This data describes a binding interaction between two proteins.

Contacts between the two chains:
Residue G202 in the first protein contacts residue D803 in the second protein (closest heavy-atom distance 3.2 Å).
Residue E1182 in the first protein is in contact with residue F340 in the second protein (closest heavy-atom distance 3.1 Å).
Residue E1202 in the first protein interacts with residue K343 in the second protein (closest heavy-atom distance 3.0 Å).
Residue V152 in the first protein interacts with residue T916 in the second protein (closest heavy-atom distance 3.3 Å).
Residue Y1200 in the first protein is in contact with residue L344 in the second protein (closest heavy-atom distance 3.5 Å).
Residue N150 in the first protein interacts with residue P919 in the second protein (closest heavy-atom distance 3.4 Å).
Residue L196 in the first protein interacts with residue P804 in the second protein (closest heavy-atom distance 3.5 Å).
Residue H1197 in the first protein is in contact with residue K721 in the second protein (closest heavy-atom distance 3.9 Å).
Residue N203 in the first protein is in contact with residue T807 in the second protein (closest heavy-atom distance 3.4 Å).
Residue T151 in the first protein contacts residue T916 in the second protein (closest heavy-atom distance 3.7 Å).
Residue H1197 in the first protein is in contact with residue E720 in the second protein (closest heavy-atom distance 3.0 Å).
Residue S1201 in the first protein is in contact with residue P346 in the second protein (closest heavy-atom distance 3.4 Å).
Residue N150 in the first protein contacts residue G918 in the second protein (closest heavy-atom distance 3.7 Å).
Residue R213 in the first protein contacts residue E759 in the second protein (closest heavy-atom distance 3.9 Å).
Residue E1180 in the first protein interacts with residue K343 in the second protein (closest heavy-atom distance 3.6 Å).
Residue S154 in the first protein contacts residue R915 in the second protein (closest heavy-atom distance 3.7 Å).
Residue D210 in the first protein is in contact with residue K758 in the second protein (closest heavy-atom distance 3.9 Å).
Residue E1182 in the first protein is in contact with residue E339 in the second protein (closest heavy-atom distance 3.1 Å).
Residue E193 in the first protein interacts with residue R757 in the second protein (closest heavy-atom distance 2.8 Å).
Residue Y1200 in the first protein interacts with residue K287 in the second protein (closest heavy-atom distance 3.3 Å).
Residue T151 in the first protein contacts residue A917 in the second protein (closest heavy-atom distance 3.9 Å).
Residue E193 in the first protein contacts residue T756 in the second protein (closest heavy-atom distance 3.4 Å).
Residue V152 in the first protein is in contact with residue A917 in the second protein (closest heavy-atom distance 3.0 Å).
Residue P197 in the first protein is in contact with residue P804 in the second protein (closest heavy-atom distance 4.0 Å).
Residue S154 in the first protein contacts residue S914 in the second protein (closest heavy-atom distance 3.9 Å).
Residue E1202 in the first protein is in contact with residue L344 in the second protein (closest heavy-atom distance 3.9 Å).
Residue Y1186 in the first protein interacts with residue K238 in the second protein (closest heavy-atom distance 3.6 Å).
Residue M1203 in the first protein is in contact with residue T345 in the second protein (closest heavy-atom distance 3.4 Å).
Residue E1202 in the first protein interacts with residue P346 in the second protein (closest heavy-atom distance 3.4 Å).
Residue S1133 in the first protein interacts with residue Q353 in the second protein (closest heavy-atom distance 3.4 Å).
Residue W1183 in the first protein is in contact with residue K343 in the second protein (closest heavy-atom distance 3.8 Å).
Residue R1139 in the first protein contacts residue K350 in the second protein (closest heavy-atom distance 3.9 Å).
Residue D259 in the first protein contacts residue R757 in the second protein (closest heavy-atom distance 3.9 Å).
Residue K260 in the first protein contacts residue R757 in the second protein (closest heavy-atom distance 3.6 Å).
Residue W199 in the first protein is in contact with residue G918 in the second protein (closest heavy-atom distance 3.6 Å).
Residue D207 in the first protein contacts residue K758 in the second protein (closest heavy-atom distance 3.2 Å).
Residue S1199 in the first protein interacts with residue L347 in the second protein (closest heavy-atom distance 3.4 Å).
Residue N203 in the first protein interacts with residue W926 in the second protein (closest heavy-atom distance 3.8 Å).
Residue W199 in the first protein interacts with residue A917 in the second protein (closest heavy-atom distance 3.6 Å).
Residue L196 in the first protein contacts residue M802 in the second protein (closest heavy-atom distance 3.5 Å).
Residue S1176 in the first protein contacts residue K343 in the second protein (closest heavy-atom distance 3.6 Å).
Residue E1180 in the first protein interacts with residue K384 in the second protein (closest heavy-atom distance 3.8 Å).
Residue Y258 in the first protein is in contact with residue R757 in the second protein (closest heavy-atom distance 2.8 Å).
Residue Y1200 in the first protein is in contact with residue L283 in the second protein (closest heavy-atom distance 3.8 Å).
Residue Q1198 in the first protein contacts residue W723 in the second protein (closest heavy-atom distance 3.3 Å).
Residue S1133 in the first protein is in contact with residue D349 in the second protein (closest heavy-atom distance 3.9 Å).
Residue S154 in the first protein interacts with residue T916 in the second protein (closest heavy-atom distance 3.8 Å).
Residue L196 in the first protein contacts residue P805 in the second protein (closest heavy-atom distance 4.0 Å).
Residue Q1198 in the first protein is in contact with residue K721 in the second protein (closest heavy-atom distance 3.6 Å).
Residue E1182 in the first protein contacts residue C336 in the second protein (closest heavy-atom distance 3.6 Å).
Residue N203 in the first protein interacts with residue D803 in the second protein (closest heavy-atom distance 3.6 Å).
Residue G194 in the first protein contacts residue T756 in the second protein (closest heavy-atom distance 3.7 Å).
Residue H1197 in the first protein is in contact with residue W723 in the second protein (closest heavy-atom distance 3.9 Å).
Residue P197 in the first protein is in contact with residue M802 in the second protein (closest heavy-atom distance 3.3 Å).
Residue W199 in the first protein is in contact with residue D803 in the second protein (closest heavy-atom distance 3.8 Å).
Residue E1202 in the first protein is in contact with residue T345 in the second protein (closest heavy-atom distance 3.9 Å).
Residue R1139 in the first protein is in contact with residue E295 in the second protein (closest heavy-atom distance 3.3 Å).
Residue S1199 in the first protein interacts with residue V291 in the second protein (closest heavy-atom distance 3.8 Å).
Residue R213 in the first protein interacts with residue R757 in the second protein (closest heavy-atom distance 3.0 Å).
Residue W1183 in the first protein interacts with residue F340 in the second protein (closest heavy-atom distance 3.4 Å).

Sequence of the second protein:
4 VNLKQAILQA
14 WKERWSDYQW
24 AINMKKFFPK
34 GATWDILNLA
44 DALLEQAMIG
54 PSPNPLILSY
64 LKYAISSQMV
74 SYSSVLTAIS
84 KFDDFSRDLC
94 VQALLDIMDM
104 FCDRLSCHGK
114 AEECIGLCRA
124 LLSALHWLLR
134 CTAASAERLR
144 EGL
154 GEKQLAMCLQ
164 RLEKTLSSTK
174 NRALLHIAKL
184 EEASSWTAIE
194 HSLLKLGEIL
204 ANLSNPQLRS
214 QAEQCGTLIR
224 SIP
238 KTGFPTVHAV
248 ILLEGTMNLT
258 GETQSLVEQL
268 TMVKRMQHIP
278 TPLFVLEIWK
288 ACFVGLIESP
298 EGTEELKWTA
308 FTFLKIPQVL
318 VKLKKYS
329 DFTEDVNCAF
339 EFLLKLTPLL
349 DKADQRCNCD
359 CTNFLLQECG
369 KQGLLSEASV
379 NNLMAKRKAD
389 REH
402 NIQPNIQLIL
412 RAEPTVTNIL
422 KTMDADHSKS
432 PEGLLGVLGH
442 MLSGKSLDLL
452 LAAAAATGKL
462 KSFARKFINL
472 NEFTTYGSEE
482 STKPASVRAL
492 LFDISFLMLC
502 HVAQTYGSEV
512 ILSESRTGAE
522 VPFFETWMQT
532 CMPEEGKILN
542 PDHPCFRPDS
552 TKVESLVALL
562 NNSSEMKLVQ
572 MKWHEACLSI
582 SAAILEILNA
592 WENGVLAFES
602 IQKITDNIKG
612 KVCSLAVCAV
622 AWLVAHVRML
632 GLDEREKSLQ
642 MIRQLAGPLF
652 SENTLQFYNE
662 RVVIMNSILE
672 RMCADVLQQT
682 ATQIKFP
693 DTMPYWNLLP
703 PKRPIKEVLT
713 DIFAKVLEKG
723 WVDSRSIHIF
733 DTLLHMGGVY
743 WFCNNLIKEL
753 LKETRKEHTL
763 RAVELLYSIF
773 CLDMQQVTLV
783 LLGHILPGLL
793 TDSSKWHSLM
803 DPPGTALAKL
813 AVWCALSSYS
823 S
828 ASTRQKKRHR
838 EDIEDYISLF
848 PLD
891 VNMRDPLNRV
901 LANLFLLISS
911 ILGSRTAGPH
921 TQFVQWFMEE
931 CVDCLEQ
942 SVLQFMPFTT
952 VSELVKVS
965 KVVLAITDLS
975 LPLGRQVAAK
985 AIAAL

Sequence of the first protein:
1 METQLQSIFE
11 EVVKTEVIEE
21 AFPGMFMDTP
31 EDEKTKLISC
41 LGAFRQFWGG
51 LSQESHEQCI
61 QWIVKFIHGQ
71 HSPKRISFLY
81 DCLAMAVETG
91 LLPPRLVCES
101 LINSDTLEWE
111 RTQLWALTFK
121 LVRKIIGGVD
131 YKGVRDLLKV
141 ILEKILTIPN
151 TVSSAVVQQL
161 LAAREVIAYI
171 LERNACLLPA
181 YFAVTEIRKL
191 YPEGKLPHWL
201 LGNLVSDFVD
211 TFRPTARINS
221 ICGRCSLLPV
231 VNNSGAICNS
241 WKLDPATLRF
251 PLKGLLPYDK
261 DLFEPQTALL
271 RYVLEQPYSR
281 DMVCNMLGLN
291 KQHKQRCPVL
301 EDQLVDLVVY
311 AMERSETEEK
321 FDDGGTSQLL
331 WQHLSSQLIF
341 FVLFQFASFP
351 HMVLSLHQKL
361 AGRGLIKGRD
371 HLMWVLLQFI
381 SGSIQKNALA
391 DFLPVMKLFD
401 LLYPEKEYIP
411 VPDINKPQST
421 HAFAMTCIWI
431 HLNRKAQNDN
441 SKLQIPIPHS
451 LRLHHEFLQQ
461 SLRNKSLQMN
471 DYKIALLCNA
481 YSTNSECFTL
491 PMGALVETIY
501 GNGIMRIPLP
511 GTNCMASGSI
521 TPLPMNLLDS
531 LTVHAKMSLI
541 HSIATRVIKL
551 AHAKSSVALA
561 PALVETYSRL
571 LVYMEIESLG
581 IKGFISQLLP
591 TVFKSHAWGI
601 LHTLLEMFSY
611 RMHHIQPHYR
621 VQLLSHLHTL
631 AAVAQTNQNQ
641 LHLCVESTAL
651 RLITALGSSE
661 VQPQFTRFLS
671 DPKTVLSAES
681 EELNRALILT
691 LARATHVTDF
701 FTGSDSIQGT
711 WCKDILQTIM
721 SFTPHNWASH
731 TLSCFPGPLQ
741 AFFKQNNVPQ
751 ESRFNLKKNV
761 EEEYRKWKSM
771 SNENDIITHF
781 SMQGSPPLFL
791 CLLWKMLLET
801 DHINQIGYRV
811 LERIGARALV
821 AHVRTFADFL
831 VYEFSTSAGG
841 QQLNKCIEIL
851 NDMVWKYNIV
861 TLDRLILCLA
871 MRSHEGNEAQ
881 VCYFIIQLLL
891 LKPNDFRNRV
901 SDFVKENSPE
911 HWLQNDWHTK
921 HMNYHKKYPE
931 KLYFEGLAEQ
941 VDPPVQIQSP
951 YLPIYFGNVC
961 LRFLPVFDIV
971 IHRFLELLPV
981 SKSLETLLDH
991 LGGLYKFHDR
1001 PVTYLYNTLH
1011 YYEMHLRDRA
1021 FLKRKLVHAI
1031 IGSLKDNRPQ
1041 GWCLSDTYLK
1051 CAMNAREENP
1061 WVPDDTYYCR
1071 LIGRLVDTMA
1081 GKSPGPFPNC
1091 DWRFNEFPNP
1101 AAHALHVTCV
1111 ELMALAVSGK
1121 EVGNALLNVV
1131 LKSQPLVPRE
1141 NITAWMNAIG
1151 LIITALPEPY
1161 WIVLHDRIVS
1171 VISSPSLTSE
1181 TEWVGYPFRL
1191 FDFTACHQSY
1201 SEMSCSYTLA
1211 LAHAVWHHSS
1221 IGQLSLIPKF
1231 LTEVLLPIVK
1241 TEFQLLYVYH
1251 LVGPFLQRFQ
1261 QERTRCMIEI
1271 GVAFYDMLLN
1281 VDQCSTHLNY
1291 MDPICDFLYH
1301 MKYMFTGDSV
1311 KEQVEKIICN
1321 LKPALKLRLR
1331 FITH